Sequence of chain B:
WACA

Contacts between the two chains:
Residue S201 in chain A interacts with residue W1 in chain B (closest heavy-atom distance 3.6 Å).
Residue Y200 in chain A contacts residue W1 in chain B (closest heavy-atom distance 4.8 Å).
Residue T196 in chain A is in contact with residue W1 in chain B (closest heavy-atom distance 4.4 Å).
Residue Q248 in chain A is in contact with residue A3 in chain B (closest heavy-atom distance 3.4 Å).
Residue F202 in chain A contacts residue A3 in chain B (closest heavy-atom distance 4.4 Å).
Residue L244 in chain A interacts with residue A3 in chain B (closest heavy-atom distance 4.6 Å).
Residue I250 in chain A interacts with residue A3 in chain B (closest heavy-atom distance 4.6 Å).
Residue G199 in chain A contacts residue W1 in chain B (closest heavy-atom distance 3.8 Å).
Residue S201 in chain A contacts residue A3 in chain B (closest heavy-atom distance 3.5 Å).
Residue Y200 in chain A interacts with residue A3 in chain B (closest heavy-atom distance 3.2 Å).
Residue G199 in chain A is in contact with residue A3 in chain B (closest heavy-atom distance 4.5 Å).

These two protein chains interact to form a complex.

Sequence of chain A:
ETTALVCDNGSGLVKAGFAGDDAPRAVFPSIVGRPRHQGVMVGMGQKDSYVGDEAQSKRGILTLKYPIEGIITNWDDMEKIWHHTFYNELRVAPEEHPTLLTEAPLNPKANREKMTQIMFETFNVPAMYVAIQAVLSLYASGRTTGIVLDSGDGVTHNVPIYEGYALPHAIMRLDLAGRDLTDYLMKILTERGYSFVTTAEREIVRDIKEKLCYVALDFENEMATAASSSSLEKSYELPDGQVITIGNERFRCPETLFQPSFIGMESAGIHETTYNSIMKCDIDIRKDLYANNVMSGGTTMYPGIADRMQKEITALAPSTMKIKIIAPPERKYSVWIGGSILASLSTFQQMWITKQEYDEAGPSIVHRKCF